Residue-level contacts at the interface:
Residue S101 in chain A interacts with residue D5 in chain B (closest heavy-atom distance 3.1 Å).
Residue G100 in chain A contacts residue A4 in chain B (closest heavy-atom distance 3.1 Å).
Residue T223 in chain A interacts with residue E3 in chain B (closest heavy-atom distance 3.4 Å).
Residue S224 in chain A contacts residue G2 in chain B (closest heavy-atom distance 3.2 Å).
Residue H69 in chain A contacts residue E3 in chain B (closest heavy-atom distance 3.2 Å).
Residue L96 in chain A interacts with residue E3 in chain B (closest heavy-atom distance 4.3 Å).
Residue I108 in chain A is in contact with residue D10 in chain B (closest heavy-atom distance 3.8 Å).
Residue I220 in chain A interacts with residue K1 in chain B (closest heavy-atom distance 3.4 Å).
Residue L133 in chain A interacts with residue D5 in chain B (closest heavy-atom distance 4.6 Å).
Residue M225 in chain A interacts with residue K1 in chain B (closest heavy-atom distance 3.6 Å).
Residue S139 in chain A contacts residue L9 in chain B (closest heavy-atom distance 4.2 Å).
Residue G222 in chain A interacts with residue K1 in chain B (closest heavy-atom distance 4.7 Å).
Residue S224 in chain A interacts with residue K1 in chain B (closest heavy-atom distance 4.0 Å).
Residue Y104 in chain A is in contact with residue S8 in chain B (closest heavy-atom distance 3.6 Å).
Residue G102 in chain A interacts with residue D5 in chain B (closest heavy-atom distance 2.8 Å).
Residue I108 in chain A is in contact with residue L9 in chain B (closest heavy-atom distance 3.8 Å).
Residue S105 in chain A is in contact with residue L9 in chain B (closest heavy-atom distance 4.3 Å).
Residue G100 in chain A is in contact with residue D5 in chain B (closest heavy-atom distance 3.9 Å).
Residue V141 in chain A contacts residue L9 in chain B (closest heavy-atom distance 4.6 Å).
Residue G134 in chain A contacts residue A6 in chain B (closest heavy-atom distance 4.4 Å).
Residue N161 in chain A contacts residue G2 in chain B (closest heavy-atom distance 4.2 Å).
Residue Q103 in chain A is in contact with residue L7 in chain B (closest heavy-atom distance 3.1 Å).
Residue S140 in chain A is in contact with residue L9 in chain B (closest heavy-atom distance 3.1 Å).
Residue S221 in chain A contacts residue G2 in chain B (closest heavy-atom distance 4.2 Å).
Residue I220 in chain A is in contact with residue G2 in chain B (closest heavy-atom distance 4.7 Å).
Residue G136 in chain A is in contact with residue A6 in chain B (closest heavy-atom distance 4.0 Å).
Residue S132 in chain A contacts residue E3 in chain B (closest heavy-atom distance 3.5 Å).
Residue S105 in chain A contacts residue S8 in chain B (closest heavy-atom distance 3.0 Å).
Residue Y104 in chain A is in contact with residue L7 in chain B (closest heavy-atom distance 3.0 Å).
Residue S221 in chain A contacts residue K1 in chain B (closest heavy-atom distance 2.8 Å).
Residue Q103 in chain A interacts with residue D5 in chain B (closest heavy-atom distance 4.2 Å).
Residue S132 in chain A is in contact with residue A4 in chain B (closest heavy-atom distance 4.1 Å).
Residue G134 in chain A interacts with residue E3 in chain B (closest heavy-atom distance 3.3 Å).
Residue G134 in chain A is in contact with residue D5 in chain B (closest heavy-atom distance 3.5 Å).
Residue S224 in chain A contacts residue E3 in chain B (closest heavy-atom distance 3.3 Å).
Residue G102 in chain A interacts with residue A6 in chain B (closest heavy-atom distance 3.7 Å).
Residue A158 in chain A contacts residue E3 in chain B (closest heavy-atom distance 2.8 Å).
Residue L96 in chain A is in contact with residue A4 in chain B (closest heavy-atom distance 3.1 Å).
Residue L96 in chain A contacts residue D5 in chain B (closest heavy-atom distance 4.5 Å).
Residue Y104 in chain A interacts with residue L9 in chain B (closest heavy-atom distance 3.0 Å).
Residue H69 in chain A interacts with residue G2 in chain B (closest heavy-atom distance 3.4 Å).
Residue N161 in chain A contacts residue E3 in chain B (closest heavy-atom distance 3.4 Å).
Residue G134 in chain A is in contact with residue A4 in chain B (closest heavy-atom distance 3.9 Å).
Residue L133 in chain A is in contact with residue A4 in chain B (closest heavy-atom distance 3.1 Å).
Residue W212 in chain A contacts residue K1 in chain B (closest heavy-atom distance 4.5 Å).
Residue I107 in chain A is in contact with residue D5 in chain B (closest heavy-atom distance 3.5 Å).
Residue Q103 in chain A contacts residue A6 in chain B (closest heavy-atom distance 4.4 Å).
Residue S138 in chain A interacts with residue L9 in chain B (closest heavy-atom distance 3.0 Å).
Residue Q103 in chain A interacts with residue S8 in chain B (closest heavy-atom distance 4.0 Å).
Residue Y104 in chain A contacts residue A6 in chain B (closest heavy-atom distance 3.4 Å).
Residue G135 in chain A is in contact with residue A6 in chain B (closest heavy-atom distance 3.3 Å).
Residue G100 in chain A interacts with residue E3 in chain B (closest heavy-atom distance 4.3 Å).
Residue G160 in chain A contacts residue E3 in chain B (closest heavy-atom distance 4.0 Å).
Residue G135 in chain A contacts residue D5 in chain B (closest heavy-atom distance 4.5 Å).
Residue Y104 in chain A is in contact with residue D5 in chain B (closest heavy-atom distance 3.6 Å).
Residue S105 in chain A contacts residue D10 in chain B (closest heavy-atom distance 3.6 Å).
Residue H69 in chain A is in contact with residue K1 in chain B (closest heavy-atom distance 3.7 Å).
Residue Y104 in chain A interacts with residue D10 in chain B (closest heavy-atom distance 4.2 Å).
Residue L133 in chain A is in contact with residue E3 in chain B (closest heavy-atom distance 3.2 Å).
Residue G136 in chain A is in contact with residue L7 in chain B (closest heavy-atom distance 4.3 Å).

This data describes a binding interaction between two proteins.

Sequence of chain A:
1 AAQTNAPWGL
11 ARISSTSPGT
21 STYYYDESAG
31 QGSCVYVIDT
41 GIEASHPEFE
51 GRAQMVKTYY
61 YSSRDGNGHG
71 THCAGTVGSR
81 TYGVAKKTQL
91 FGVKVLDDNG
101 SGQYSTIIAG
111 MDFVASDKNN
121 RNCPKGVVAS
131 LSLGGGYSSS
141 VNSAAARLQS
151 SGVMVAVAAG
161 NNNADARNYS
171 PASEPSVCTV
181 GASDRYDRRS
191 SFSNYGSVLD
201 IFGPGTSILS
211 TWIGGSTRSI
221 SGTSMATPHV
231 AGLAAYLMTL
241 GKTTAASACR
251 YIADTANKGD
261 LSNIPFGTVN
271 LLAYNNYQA

Sequence of chain B:
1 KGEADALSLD